Interface contacts:
Residue V41 in chain A interacts with residue L5 in chain B (closest heavy-atom distance 4.3 Å).
Residue V41 in chain A interacts with residue L8 in chain B (closest heavy-atom distance 3.9 Å).
Residue S48 in chain A contacts residue L12 in chain B (closest heavy-atom distance 3.6 Å).
Residue K42 in chain A is in contact with residue L8 in chain B (closest heavy-atom distance 4.3 Å).
Residue L144 in chain A interacts with residue L2 in chain B (closest heavy-atom distance 3.6 Å).
Residue V44 in chain A contacts residue L12 in chain B (closest heavy-atom distance 3.9 Å).
Residue V41 in chain A interacts with residue L12 in chain B (closest heavy-atom distance 4.7 Å).
Residue I45 in chain A contacts residue L8 in chain B (closest heavy-atom distance 3.8 Å).
Residue R28 in chain A contacts residue L2 in chain B (closest heavy-atom distance 3.8 Å).
Residue V41 in chain A contacts residue L9 in chain B (closest heavy-atom distance 4.3 Å).
Residue Y34 in chain A is in contact with residue L2 in chain B (closest heavy-atom distance 3.7 Å).
Residue H134 in chain A contacts residue L9 in chain B (closest heavy-atom distance 4.9 Å).
Residue K141 in chain A contacts residue L2 in chain B (closest heavy-atom distance 3.9 Å).
Residue V37 in chain A interacts with residue L5 in chain B (closest heavy-atom distance 4.0 Å).
Residue A137 in chain A contacts residue L12 in chain B (closest heavy-atom distance 3.3 Å).
Residue I45 in chain A interacts with residue L12 in chain B (closest heavy-atom distance 3.7 Å).
Residue L144 in chain A interacts with residue L5 in chain B (closest heavy-atom distance 3.5 Å).
Residue K141 in chain A is in contact with residue D6 in chain B (closest heavy-atom distance 3.6 Å).
Residue I45 in chain A contacts residue E11 in chain B (closest heavy-atom distance 3.8 Å).
Residue A137 in chain A contacts residue L9 in chain B (closest heavy-atom distance 4.3 Å).
Residue D145 in chain A interacts with residue L2 in chain B (closest heavy-atom distance 4.3 Å).
Residue Y34 in chain A is in contact with residue E4 in chain B (closest heavy-atom distance 4.6 Å).
Residue T38 in chain A contacts residue L5 in chain B (closest heavy-atom distance 3.6 Å).
Residue I45 in chain A is in contact with residue L9 in chain B (closest heavy-atom distance 4.8 Å).
Residue K141 in chain A interacts with residue L9 in chain B (closest heavy-atom distance 3.2 Å).
Residue K141 in chain A contacts residue L5 in chain B (closest heavy-atom distance 3.9 Å).
Residue D148 in chain A is in contact with residue L2 in chain B (closest heavy-atom distance 4.4 Å).
Residue Y34 in chain A contacts residue L5 in chain B (closest heavy-atom distance 4.3 Å).
Residue T38 in chain A contacts residue L8 in chain B (closest heavy-atom distance 4.3 Å).
Residue V138 in chain A is in contact with residue L9 in chain B (closest heavy-atom distance 4.9 Å).
Residue H134 in chain A contacts residue N13 in chain B (closest heavy-atom distance 3.3 Å).
Residue H134 in chain A interacts with residue L12 in chain B (closest heavy-atom distance 3.4 Å).

Sequence of chain B:
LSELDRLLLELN

Sequence of chain A:
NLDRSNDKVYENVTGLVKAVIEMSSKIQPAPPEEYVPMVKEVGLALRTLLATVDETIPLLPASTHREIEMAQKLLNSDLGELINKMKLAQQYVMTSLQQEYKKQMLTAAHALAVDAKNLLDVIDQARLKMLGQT

These two protein chains interact to form a complex.